Sequence of chain A:
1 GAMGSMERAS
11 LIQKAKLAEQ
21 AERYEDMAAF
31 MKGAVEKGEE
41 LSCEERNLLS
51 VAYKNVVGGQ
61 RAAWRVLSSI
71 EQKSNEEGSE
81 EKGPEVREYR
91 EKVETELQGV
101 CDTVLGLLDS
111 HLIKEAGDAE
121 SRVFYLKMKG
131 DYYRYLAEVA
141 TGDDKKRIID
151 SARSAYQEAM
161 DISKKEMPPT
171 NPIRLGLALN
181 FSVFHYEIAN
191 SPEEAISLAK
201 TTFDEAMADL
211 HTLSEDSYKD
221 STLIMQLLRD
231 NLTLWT

The following describes two proteins that form a bound complex.

Sequence of chain B:
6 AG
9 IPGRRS

Contacts between the two chains:
Residue G58 in chain A contacts residue R12 in chain B (closest heavy-atom distance 3.9 Å).
Residue E19 in chain A is in contact with residue S14 in chain B (closest heavy-atom distance 2.5 Å).
Residue K54 in chain A contacts residue R12 in chain B (closest heavy-atom distance 3.7 Å).
Residue I224 in chain A interacts with residue I9 in chain B (closest heavy-atom distance 3.9 Å).
Residue K54 in chain A interacts with residue I9 in chain B (closest heavy-atom distance 3.5 Å).
Residue V51 in chain A interacts with residue R12 in chain B (closest heavy-atom distance 3.5 Å).
Residue L179 in chain A is in contact with residue I9 in chain B (closest heavy-atom distance 3.5 Å).
Residue G59 in chain A is in contact with residue R12 in chain B (closest heavy-atom distance 3.7 Å).
Residue G176 in chain A contacts residue I9 in chain B (closest heavy-atom distance 3.6 Å).
Residue L227 in chain A is in contact with residue I9 in chain B (closest heavy-atom distance 4.0 Å).
Residue V183 in chain A interacts with residue A6 in chain B (closest heavy-atom distance 4.5 Å).
Residue Y24 in chain A is in contact with residue R12 in chain B (closest heavy-atom distance 4.2 Å).
Residue N231 in chain A is in contact with residue A6 in chain B (closest heavy-atom distance 3.4 Å).
Residue V51 in chain A interacts with residue G11 in chain B (closest heavy-atom distance 3.5 Å).
Residue V51 in chain A interacts with residue S14 in chain B (closest heavy-atom distance 3.7 Å).
Residue K127 in chain A interacts with residue I9 in chain B (closest heavy-atom distance 4.7 Å).
Residue L227 in chain A interacts with residue P10 in chain B (closest heavy-atom distance 3.9 Å).
Residue E187 in chain A contacts residue A6 in chain B (closest heavy-atom distance 3.4 Å).
Residue E19 in chain A is in contact with residue R13 in chain B (closest heavy-atom distance 3.6 Å).
Residue E19 in chain A contacts residue R12 in chain B (closest heavy-atom distance 4.3 Å).
Residue N231 in chain A contacts residue G7 in chain B (closest heavy-atom distance 2.9 Å).
Residue N55 in chain A is in contact with residue R12 in chain B (closest heavy-atom distance 2.9 Å).
Residue V51 in chain A is in contact with residue R13 in chain B (closest heavy-atom distance 3.7 Å).
Residue N55 in chain A is in contact with residue G11 in chain B (closest heavy-atom distance 4.8 Å).
Residue N55 in chain A contacts residue R13 in chain B (closest heavy-atom distance 4.8 Å).
Residue K54 in chain A contacts residue G11 in chain B (closest heavy-atom distance 3.6 Å).
Residue K54 in chain A contacts residue P10 in chain B (closest heavy-atom distance 2.9 Å).
Residue V183 in chain A contacts residue G7 in chain B (closest heavy-atom distance 3.6 Å).
Residue L234 in chain A contacts residue A6 in chain B (closest heavy-atom distance 3.0 Å).
Residue L48 in chain A interacts with residue S14 in chain B (closest heavy-atom distance 4.3 Å).
Residue W235 in chain A is in contact with residue A6 in chain B (closest heavy-atom distance 3.1 Å).
Residue S50 in chain A interacts with residue G11 in chain B (closest heavy-atom distance 4.3 Å).
Residue N180 in chain A interacts with residue I9 in chain B (closest heavy-atom distance 2.9 Å).
Residue L179 in chain A contacts residue G7 in chain B (closest heavy-atom distance 3.8 Å).